The following describes two proteins that form a bound complex.

Sequence of protein 1:
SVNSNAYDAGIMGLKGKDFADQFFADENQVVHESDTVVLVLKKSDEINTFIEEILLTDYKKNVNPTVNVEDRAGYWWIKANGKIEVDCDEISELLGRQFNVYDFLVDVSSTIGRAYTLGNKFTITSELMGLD

Sequence of protein 2:
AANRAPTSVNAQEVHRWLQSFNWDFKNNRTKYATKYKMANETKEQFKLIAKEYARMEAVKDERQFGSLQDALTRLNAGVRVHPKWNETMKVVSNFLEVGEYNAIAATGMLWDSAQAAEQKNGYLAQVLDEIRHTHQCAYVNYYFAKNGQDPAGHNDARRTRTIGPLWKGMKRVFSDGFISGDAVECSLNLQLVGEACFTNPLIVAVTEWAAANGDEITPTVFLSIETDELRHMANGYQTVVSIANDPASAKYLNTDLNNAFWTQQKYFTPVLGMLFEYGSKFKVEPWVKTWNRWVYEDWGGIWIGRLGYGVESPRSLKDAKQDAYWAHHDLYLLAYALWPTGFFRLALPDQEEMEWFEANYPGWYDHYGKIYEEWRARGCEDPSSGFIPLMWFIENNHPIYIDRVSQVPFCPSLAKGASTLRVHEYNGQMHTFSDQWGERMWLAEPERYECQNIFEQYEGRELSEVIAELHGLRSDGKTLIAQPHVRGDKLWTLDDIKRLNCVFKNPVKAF

Contacts between the two chains:
Residue W317 in protein 2 is in contact with residue R115 in protein 1 (closest heavy-atom distance 3.3 Å).
Residue S238 in protein 2 is in contact with residue K43 in protein 1 (closest heavy-atom distance 3.4 Å).
Residue G314 in protein 2 interacts with residue V32 in protein 1 (closest heavy-atom distance 3.1 Å).
Residue K61 in protein 2 contacts residue T118 in protein 1 (closest heavy-atom distance 3.0 Å).
Residue R77 in protein 2 contacts residue E47 in protein 1 (closest heavy-atom distance 2.4 Å).
Residue E222 in protein 2 is in contact with residue Y76 in protein 1 (closest heavy-atom distance 2.3 Å).
Residue S328 in protein 2 is in contact with residue V32 in protein 1 (closest heavy-atom distance 3.5 Å).
Residue R320 in protein 2 contacts residue L129 in protein 1 (closest heavy-atom distance 3.1 Å).
Residue Y340 in protein 2 is in contact with residue F25 in protein 1 (closest heavy-atom distance 3.4 Å).
Residue G315 in protein 2 is in contact with residue S35 in protein 1 (closest heavy-atom distance 3.0 Å).
Residue I316 in protein 2 is in contact with residue R115 in protein 1 (closest heavy-atom distance 2.5 Å).
Residue T241 in protein 2 contacts residue S110 in protein 1 (closest heavy-atom distance 3.2 Å).
Residue K303 in protein 2 interacts with residue L15 in protein 1 (closest heavy-atom distance 2.5 Å).
Residue I316 in protein 2 interacts with residue T37 in protein 1 (closest heavy-atom distance 3.1 Å).
Residue L237 in protein 2 is in contact with residue S110 in protein 1 (closest heavy-atom distance 2.5 Å).
Residue Q26 in protein 2 is in contact with residue Y103 in protein 1 (closest heavy-atom distance 3.1 Å).
Residue T241 in protein 2 interacts with residue V109 in protein 1 (closest heavy-atom distance 3.2 Å).
Residue T241 in protein 2 interacts with residue V107 in protein 1 (closest heavy-atom distance 3.1 Å).
Residue R320 in protein 2 contacts residue D133 in protein 1 (closest heavy-atom distance 3.0 Å).
Residue K303 in protein 2 contacts residue M13 in protein 1 (closest heavy-atom distance 3.2 Å).
Residue E240 in protein 2 contacts residue S111 in protein 1 (closest heavy-atom distance 3.4 Å).
Residue R69 in protein 2 interacts with residue N101 in protein 1 (closest heavy-atom distance 3.3 Å).
Residue K61 in protein 2 is in contact with residue Y103 in protein 1 (closest heavy-atom distance 3.2 Å).
Residue M247 in protein 2 is in contact with residue T112 in protein 1 (closest heavy-atom distance 3.1 Å).
Residue L244 in protein 2 is in contact with residue V109 in protein 1 (closest heavy-atom distance 3.4 Å).
Residue K74 in protein 2 is in contact with residue V107 in protein 1 (closest heavy-atom distance 3.2 Å).
Residue L237 in protein 2 contacts residue G75 in protein 1 (closest heavy-atom distance 3.2 Å).
Residue K336 in protein 2 interacts with residue N29 in protein 1 (closest heavy-atom distance 2.6 Å).
Residue Y310 in protein 2 contacts residue H33 in protein 1 (closest heavy-atom distance 2.8 Å).
Residue E240 in protein 2 interacts with residue S110 in protein 1 (closest heavy-atom distance 2.7 Å).
Residue Q59 in protein 2 is in contact with residue Y117 in protein 1 (closest heavy-atom distance 3.4 Å).
Residue I316 in protein 2 contacts residue S35 in protein 1 (closest heavy-atom distance 3.3 Å).
Residue Y251 in protein 2 interacts with residue M130 in protein 1 (closest heavy-atom distance 3.1 Å).
Residue R307 in protein 2 is in contact with residue K80 in protein 1 (closest heavy-atom distance 3.5 Å).
Residue Y324 in protein 2 contacts residue L132 in protein 1 (closest heavy-atom distance 3.4 Å).
Residue R307 in protein 2 interacts with residue Y8 in protein 1 (closest heavy-atom distance 2.5 Å).
Residue T234 in protein 2 is in contact with residue K43 in protein 1 (closest heavy-atom distance 3.2 Å).
Residue Y340 in protein 2 interacts with residue A21 in protein 1 (closest heavy-atom distance 3.4 Å).
Residue K333 in protein 2 is in contact with residue Q30 in protein 1 (closest heavy-atom distance 3.5 Å).
Residue P377 in protein 2 is in contact with residue K18 in protein 1 (closest heavy-atom distance 3.2 Å).
Residue R69 in protein 2 interacts with residue D104 in protein 1 (closest heavy-atom distance 3.1 Å).
Residue Y310 in protein 2 is in contact with residue V31 in protein 1 (closest heavy-atom distance 2.4 Å).
Residue Q59 in protein 2 interacts with residue T118 in protein 1 (closest heavy-atom distance 3.3 Å).
Residue R320 in protein 2 contacts residue E34 in protein 1 (closest heavy-atom distance 3.2 Å).
Residue W317 in protein 2 interacts with residue G114 in protein 1 (closest heavy-atom distance 3.2 Å).
Residue G315 in protein 2 contacts residue H33 in protein 1 (closest heavy-atom distance 3.0 Å).
Residue E222 in protein 2 interacts with residue R73 in protein 1 (closest heavy-atom distance 2.6 Å).
Residue K336 in protein 2 contacts residue F24 in protein 1 (closest heavy-atom distance 2.8 Å).
Residue K74 in protein 2 interacts with residue L106 in protein 1 (closest heavy-atom distance 2.5 Å).
Residue N214 in protein 2 contacts residue S111 in protein 1 (closest heavy-atom distance 2.5 Å).
Residue D312 in protein 2 interacts with residue K80 in protein 1 (closest heavy-atom distance 3.0 Å).
Residue Y251 in protein 2 contacts residue L129 in protein 1 (closest heavy-atom distance 3.1 Å).
Residue R77 in protein 2 interacts with residue D108 in protein 1 (closest heavy-atom distance 3.2 Å).
Residue V218 in protein 2 contacts residue Y76 in protein 1 (closest heavy-atom distance 3.2 Å).
Residue R320 in protein 2 interacts with residue S127 in protein 1 (closest heavy-atom distance 2.8 Å).
Residue T221 in protein 2 is in contact with residue Y76 in protein 1 (closest heavy-atom distance 3.4 Å).
Residue E299 in protein 2 interacts with residue Y8 in protein 1 (closest heavy-atom distance 2.7 Å).
Residue M70 in protein 2 interacts with residue Y103 in protein 1 (closest heavy-atom distance 3.3 Å).
Residue I316 in protein 2 contacts residue G114 in protein 1 (closest heavy-atom distance 3.5 Å).
Residue Y310 in protein 2 contacts residue N29 in protein 1 (closest heavy-atom distance 3.2 Å).